Sequence of protein 1:
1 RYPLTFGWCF

Contacts between the two chains:
Residue T143 in protein 2 interacts with residue C9 in protein 1 (closest heavy-atom distance 4.2 Å).
Residue M97 in protein 2 is in contact with residue W8 in protein 1 (closest heavy-atom distance 3.7 Å).
Residue W147 in protein 2 is in contact with residue C9 in protein 1 (closest heavy-atom distance 2.8 Å).
Residue Y116 in protein 2 is in contact with residue F10 in protein 1 (closest heavy-atom distance 3.8 Å).
Residue K146 in protein 2 interacts with residue C9 in protein 1 (closest heavy-atom distance 4.4 Å).
Residue T143 in protein 2 interacts with residue F10 in protein 1 (closest heavy-atom distance 3.4 Å).
Residue Q156 in protein 2 interacts with residue P3 in protein 1 (closest heavy-atom distance 4.5 Å).
Residue K66 in protein 2 is in contact with residue R1 in protein 1 (closest heavy-atom distance 3.8 Å).
Residue E63 in protein 2 interacts with residue Y2 in protein 1 (closest heavy-atom distance 2.8 Å).
Residue N77 in protein 2 is in contact with residue C9 in protein 1 (closest heavy-atom distance 3.6 Å).
Residue E55 in protein 2 interacts with residue R1 in protein 1 (closest heavy-atom distance 4.8 Å).
Residue M45 in protein 2 interacts with residue Y2 in protein 1 (closest heavy-atom distance 4.0 Å).
Residue H70 in protein 2 contacts residue W8 in protein 1 (closest heavy-atom distance 4.1 Å).
Residue W147 in protein 2 contacts residue G7 in protein 1 (closest heavy-atom distance 3.6 Å).
Residue K66 in protein 2 contacts residue Y2 in protein 1 (closest heavy-atom distance 2.9 Å).
Residue M5 in protein 2 contacts residue R1 in protein 1 (closest heavy-atom distance 3.6 Å).
Residue Y159 in protein 2 interacts with residue R1 in protein 1 (closest heavy-atom distance 3.3 Å).
Residue F22 in protein 2 contacts residue Y2 in protein 1 (closest heavy-atom distance 3.6 Å).
Residue Q156 in protein 2 interacts with residue W8 in protein 1 (closest heavy-atom distance 3.2 Å).
Residue Q156 in protein 2 is in contact with residue L4 in protein 1 (closest heavy-atom distance 3.3 Å).
Residue Y159 in protein 2 contacts residue Y2 in protein 1 (closest heavy-atom distance 2.8 Å).
Residue T163 in protein 2 is in contact with residue R1 in protein 1 (closest heavy-atom distance 4.3 Å).
Residue K66 in protein 2 interacts with residue L4 in protein 1 (closest heavy-atom distance 3.5 Å).
Residue Y7 in protein 2 interacts with residue R1 in protein 1 (closest heavy-atom distance 3.0 Å).
Residue K66 in protein 2 interacts with residue P3 in protein 1 (closest heavy-atom distance 4.0 Å).
Residue S9 in protein 2 contacts residue Y2 in protein 1 (closest heavy-atom distance 3.6 Å).
Residue L95 in protein 2 interacts with residue F10 in protein 1 (closest heavy-atom distance 3.8 Å).
Residue Y84 in protein 2 is in contact with residue F10 in protein 1 (closest heavy-atom distance 3.0 Å).
Residue Y7 in protein 2 interacts with residue P3 in protein 1 (closest heavy-atom distance 4.1 Å).
Residue Y116 in protein 2 interacts with residue W8 in protein 1 (closest heavy-atom distance 3.4 Å).
Residue V152 in protein 2 contacts residue G7 in protein 1 (closest heavy-atom distance 3.5 Å).
Residue A24 in protein 2 interacts with residue Y2 in protein 1 (closest heavy-atom distance 3.8 Å).
Residue A69 in protein 2 is in contact with residue T5 in protein 1 (closest heavy-atom distance 4.4 Å).
Residue E63 in protein 2 is in contact with residue R1 in protein 1 (closest heavy-atom distance 3.5 Å).
Residue W147 in protein 2 contacts residue F10 in protein 1 (closest heavy-atom distance 4.0 Å).
Residue Y123 in protein 2 contacts residue F10 in protein 1 (closest heavy-atom distance 3.6 Å).
Residue N77 in protein 2 is in contact with residue W8 in protein 1 (closest heavy-atom distance 3.0 Å).
Residue F99 in protein 2 interacts with residue W8 in protein 1 (closest heavy-atom distance 3.7 Å).
Residue K66 in protein 2 is in contact with residue T5 in protein 1 (closest heavy-atom distance 4.3 Å).
Residue Y159 in protein 2 contacts residue L4 in protein 1 (closest heavy-atom distance 3.1 Å).
Residue H70 in protein 2 contacts residue T5 in protein 1 (closest heavy-atom distance 3.2 Å).
Residue R170 in protein 2 is in contact with residue R1 in protein 1 (closest heavy-atom distance 2.8 Å).
Residue N77 in protein 2 contacts residue F10 in protein 1 (closest heavy-atom distance 2.9 Å).
Residue Y159 in protein 2 is in contact with residue P3 in protein 1 (closest heavy-atom distance 3.8 Å).
Residue T73 in protein 2 is in contact with residue C9 in protein 1 (closest heavy-atom distance 4.7 Å).
Residue T73 in protein 2 is in contact with residue W8 in protein 1 (closest heavy-atom distance 4.1 Å).
Residue V67 in protein 2 interacts with residue Y2 in protein 1 (closest heavy-atom distance 3.8 Å).
Residue K146 in protein 2 interacts with residue F10 in protein 1 (closest heavy-atom distance 2.9 Å).
Residue F99 in protein 2 interacts with residue P3 in protein 1 (closest heavy-atom distance 3.6 Å).
Residue H70 in protein 2 is in contact with residue Y2 in protein 1 (closest heavy-atom distance 2.7 Å).
Residue M97 in protein 2 contacts residue Y2 in protein 1 (closest heavy-atom distance 4.1 Å).
Residue G167 in protein 2 is in contact with residue R1 in protein 1 (closest heavy-atom distance 3.7 Å).
Residue H114 in protein 2 contacts residue W8 in protein 1 (closest heavy-atom distance 3.3 Å).
Residue I80 in protein 2 interacts with residue F10 in protein 1 (closest heavy-atom distance 3.6 Å).
Residue T73 in protein 2 is in contact with residue T5 in protein 1 (closest heavy-atom distance 4.0 Å).
Residue V152 in protein 2 is in contact with residue W8 in protein 1 (closest heavy-atom distance 4.1 Å).
Residue Y171 in protein 2 interacts with residue R1 in protein 1 (closest heavy-atom distance 2.9 Å).
Residue Y7 in protein 2 is in contact with residue Y2 in protein 1 (closest heavy-atom distance 3.5 Å).
Residue Y59 in protein 2 is in contact with residue R1 in protein 1 (closest heavy-atom distance 4.4 Å).
Residue W147 in protein 2 is in contact with residue W8 in protein 1 (closest heavy-atom distance 3.6 Å).

This data describes a binding interaction between two proteins.

Sequence of protein 2:
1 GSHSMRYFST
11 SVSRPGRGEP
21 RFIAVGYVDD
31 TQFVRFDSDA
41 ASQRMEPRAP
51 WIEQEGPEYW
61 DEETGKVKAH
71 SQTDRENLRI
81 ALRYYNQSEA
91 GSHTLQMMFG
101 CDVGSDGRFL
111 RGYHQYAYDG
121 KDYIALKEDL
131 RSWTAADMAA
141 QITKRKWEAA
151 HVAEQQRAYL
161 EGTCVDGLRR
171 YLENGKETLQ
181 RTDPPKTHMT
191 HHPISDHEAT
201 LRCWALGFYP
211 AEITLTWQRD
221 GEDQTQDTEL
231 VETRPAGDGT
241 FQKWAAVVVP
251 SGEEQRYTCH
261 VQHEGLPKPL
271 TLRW